Sequence of protein 2:
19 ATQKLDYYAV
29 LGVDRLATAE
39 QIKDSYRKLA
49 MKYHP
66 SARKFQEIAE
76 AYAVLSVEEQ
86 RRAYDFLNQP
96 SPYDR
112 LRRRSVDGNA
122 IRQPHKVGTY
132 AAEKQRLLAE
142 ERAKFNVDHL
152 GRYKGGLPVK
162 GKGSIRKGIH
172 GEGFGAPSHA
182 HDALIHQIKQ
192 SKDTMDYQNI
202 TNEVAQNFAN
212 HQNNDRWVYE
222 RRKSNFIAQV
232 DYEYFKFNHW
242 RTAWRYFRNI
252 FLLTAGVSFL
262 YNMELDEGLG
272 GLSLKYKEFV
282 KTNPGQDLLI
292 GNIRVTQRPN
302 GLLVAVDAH

Sequence of protein 1:
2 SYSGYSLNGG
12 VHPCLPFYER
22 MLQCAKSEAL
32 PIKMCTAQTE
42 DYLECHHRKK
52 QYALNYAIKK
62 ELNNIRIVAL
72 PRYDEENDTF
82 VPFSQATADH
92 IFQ

The following describes two proteins that form a bound complex.

Interface contacts:
Residue V281 in protein 2 interacts with residue S85 in protein 1 (closest heavy-atom distance 3.9 Å).
Residue L266 in protein 2 is in contact with residue I66 in protein 1 (closest heavy-atom distance 4.0 Å).
Residue K278 in protein 2 contacts residue A87 in protein 1 (closest heavy-atom distance 4.2 Å).
Residue L273 in protein 2 contacts residue V69 in protein 1 (closest heavy-atom distance 4.2 Å).
Residue L304 in protein 2 is in contact with residue V69 in protein 1 (closest heavy-atom distance 3.4 Å).
Residue A306 in protein 2 is in contact with residue I68 in protein 1 (closest heavy-atom distance 5.0 Å).
Residue A306 in protein 2 interacts with residue I66 in protein 1 (closest heavy-atom distance 3.8 Å).
Residue G302 in protein 2 interacts with residue A70 in protein 1 (closest heavy-atom distance 4.4 Å).
Residue G302 in protein 2 is in contact with residue L71 in protein 1 (closest heavy-atom distance 4.5 Å).
Residue V305 in protein 2 interacts with residue R67 in protein 1 (closest heavy-atom distance 3.4 Å).
Residue Q298 in protein 2 contacts residue S85 in protein 1 (closest heavy-atom distance 3.1 Å).
Residue V305 in protein 2 is in contact with residue V69 in protein 1 (closest heavy-atom distance 4.3 Å).
Residue L303 in protein 2 contacts residue A70 in protein 1 (closest heavy-atom distance 3.4 Å).
Residue K278 in protein 2 interacts with residue F84 in protein 1 (closest heavy-atom distance 4.2 Å).
Residue L270 in protein 2 interacts with residue I68 in protein 1 (closest heavy-atom distance 3.9 Å).
Residue Q298 in protein 2 interacts with residue P83 in protein 1 (closest heavy-atom distance 3.2 Å).
Residue L303 in protein 2 contacts residue L71 in protein 1 (closest heavy-atom distance 3.6 Å).
Residue G302 in protein 2 contacts residue P83 in protein 1 (closest heavy-atom distance 3.9 Å).
Residue N301 in protein 2 interacts with residue P72 in protein 1 (closest heavy-atom distance 4.3 Å).
Residue V307 in protein 2 interacts with residue R67 in protein 1 (closest heavy-atom distance 3.9 Å).
Residue Y277 in protein 2 is in contact with residue S85 in protein 1 (closest heavy-atom distance 4.3 Å).
Residue V305 in protein 2 interacts with residue I68 in protein 1 (closest heavy-atom distance 4.2 Å).
Residue L304 in protein 2 is in contact with residue R67 in protein 1 (closest heavy-atom distance 4.4 Å).
Residue K278 in protein 2 contacts residue Q94 in protein 1 (closest heavy-atom distance 4.9 Å).
Residue L303 in protein 2 is in contact with residue P72 in protein 1 (closest heavy-atom distance 4.0 Å).
Residue L270 in protein 2 interacts with residue V69 in protein 1 (closest heavy-atom distance 3.7 Å).
Residue R299 in protein 2 is in contact with residue R67 in protein 1 (closest heavy-atom distance 3.2 Å).
Residue K278 in protein 2 is in contact with residue H91 in protein 1 (closest heavy-atom distance 4.3 Å).
Residue G302 in protein 2 is in contact with residue P72 in protein 1 (closest heavy-atom distance 3.6 Å).
Residue K278 in protein 2 contacts residue S85 in protein 1 (closest heavy-atom distance 3.5 Å).
Residue V296 in protein 2 interacts with residue V69 in protein 1 (closest heavy-atom distance 4.8 Å).
Residue L303 in protein 2 contacts residue I68 in protein 1 (closest heavy-atom distance 4.1 Å).
Residue K278 in protein 2 is in contact with residue Q86 in protein 1 (closest heavy-atom distance 4.7 Å).
Residue S274 in protein 2 interacts with residue A70 in protein 1 (closest heavy-atom distance 3.8 Å).
Residue A306 in protein 2 contacts residue V69 in protein 1 (closest heavy-atom distance 3.6 Å).
Residue G302 in protein 2 is in contact with residue F84 in protein 1 (closest heavy-atom distance 4.2 Å).
Residue L275 in protein 2 interacts with residue F93 in protein 1 (closest heavy-atom distance 4.3 Å).
Residue S274 in protein 2 interacts with residue V69 in protein 1 (closest heavy-atom distance 3.1 Å).
Residue S274 in protein 2 contacts residue F84 in protein 1 (closest heavy-atom distance 4.2 Å).
Residue L304 in protein 2 contacts residue I68 in protein 1 (closest heavy-atom distance 4.2 Å).
Residue L304 in protein 2 is in contact with residue A70 in protein 1 (closest heavy-atom distance 3.1 Å).
Residue A306 in protein 2 contacts residue R67 in protein 1 (closest heavy-atom distance 3.3 Å).
Residue L270 in protein 2 is in contact with residue I66 in protein 1 (closest heavy-atom distance 4.5 Å).